Residue-level contacts at the interface:
Residue K532 in protein 1 interacts with residue M485 in protein 2 (closest heavy-atom distance 2.7 Å).
Residue K510 in protein 1 interacts with residue G459 in protein 2 (closest heavy-atom distance 3.4 Å).
Residue I516 in protein 1 is in contact with residue G455 in protein 2 (closest heavy-atom distance 3.2 Å).
Residue E345 in protein 1 contacts residue H94 in protein 2 (closest heavy-atom distance 3.5 Å).
Residue Y199 in protein 1 is in contact with residue H139 in protein 2 (closest heavy-atom distance 2.8 Å).
Residue C637 in protein 1 interacts with residue C513 in protein 2 (closest heavy-atom distance 3.5 Å).
Residue R511 in protein 1 interacts with residue G459 in protein 2 (closest heavy-atom distance 2.9 Å).
Residue I636 in protein 1 contacts residue T512 in protein 2 (closest heavy-atom distance 3.3 Å).
Residue S200 in protein 1 contacts residue H139 in protein 2 (closest heavy-atom distance 3.4 Å).
Residue S200 in protein 1 contacts residue T141 in protein 2 (closest heavy-atom distance 3.4 Å).
Residue I342 in protein 1 interacts with residue I283 in protein 2 (closest heavy-atom distance 3.3 Å).
Residue E623 in protein 1 contacts residue R514 in protein 2 (closest heavy-atom distance 3.0 Å).
Residue R648 in protein 1 contacts residue S585 in protein 2 (closest heavy-atom distance 3.4 Å).
Residue S586 in protein 1 is in contact with residue L504 in protein 2 (closest heavy-atom distance 3.3 Å).
Residue E338 in protein 1 interacts with residue V295 in protein 2 (closest heavy-atom distance 2.9 Å).
Residue R648 in protein 1 contacts residue E581 in protein 2 (closest heavy-atom distance 2.8 Å).
Residue R644 in protein 1 is in contact with residue W576 in protein 2 (closest heavy-atom distance 3.5 Å).
Residue N639 in protein 1 is in contact with residue V515 in protein 2 (closest heavy-atom distance 3.2 Å).
Residue M529 in protein 1 is in contact with residue D487 in protein 2 (closest heavy-atom distance 3.4 Å).
Residue D631 in protein 1 is in contact with residue E506 in protein 2 (closest heavy-atom distance 2.9 Å).
Residue L585 in protein 1 interacts with residue E506 in protein 2 (closest heavy-atom distance 3.3 Å).
Residue R644 in protein 1 is in contact with residue E581 in protein 2 (closest heavy-atom distance 3.5 Å).
Residue E345 in protein 1 is in contact with residue P284 in protein 2 (closest heavy-atom distance 3.3 Å).
Residue S586 in protein 1 is in contact with residue L499 in protein 2 (closest heavy-atom distance 3.5 Å).
Residue L652 in protein 1 is in contact with residue Y578 in protein 2 (closest heavy-atom distance 3.3 Å).
Residue Q201 in protein 1 interacts with residue H139 in protein 2 (closest heavy-atom distance 3.2 Å).
Residue D631 in protein 1 is in contact with residue Q508 in protein 2 (closest heavy-atom distance 3.5 Å).
Residue I531 in protein 1 interacts with residue M485 in protein 2 (closest heavy-atom distance 3.3 Å).
Residue K582 in protein 1 is in contact with residue Q579 in protein 2 (closest heavy-atom distance 3.3 Å).
Residue E338 in protein 1 interacts with residue F294 in protein 2 (closest heavy-atom distance 3.1 Å).
Residue E345 in protein 1 is in contact with residue H137 in protein 2 (closest heavy-atom distance 2.8 Å).
Residue L585 in protein 1 contacts residue Y578 in protein 2 (closest heavy-atom distance 3.5 Å).
Residue I535 in protein 1 is in contact with residue H480 in protein 2 (closest heavy-atom distance 3.4 Å).
Residue H634 in protein 1 contacts residue T512 in protein 2 (closest heavy-atom distance 2.5 Å).
Residue Q341 in protein 1 is in contact with residue L281 in protein 2 (closest heavy-atom distance 3.4 Å).
Residue D631 in protein 1 contacts residue A505 in protein 2 (closest heavy-atom distance 3.3 Å).
Residue F658 in protein 1 contacts residue I484 in protein 2 (closest heavy-atom distance 3.5 Å).
Residue G587 in protein 1 contacts residue H507 in protein 2 (closest heavy-atom distance 2.9 Å).
Residue E514 in protein 1 is in contact with residue L458 in protein 2 (closest heavy-atom distance 3.5 Å).
Residue N639 in protein 1 contacts residue R514 in protein 2 (closest heavy-atom distance 3.5 Å).
Residue E345 in protein 1 contacts residue F282 in protein 2 (closest heavy-atom distance 3.3 Å).
Residue T633 in protein 1 is in contact with residue H507 in protein 2 (closest heavy-atom distance 3.4 Å).
Residue P533 in protein 1 is in contact with residue M485 in protein 2 (closest heavy-atom distance 3.4 Å).
Residue C637 in protein 1 is in contact with residue R514 in protein 2 (closest heavy-atom distance 3.1 Å).
Residue I516 in protein 1 contacts residue S457 in protein 2 (closest heavy-atom distance 3.3 Å).
Residue L585 in protein 1 interacts with residue H507 in protein 2 (closest heavy-atom distance 3.3 Å).
Residue E641 in protein 1 is in contact with residue T588 in protein 2 (closest heavy-atom distance 3.2 Å).
Residue K532 in protein 1 is in contact with residue I484 in protein 2 (closest heavy-atom distance 3.3 Å).
Residue E530 in protein 1 is in contact with residue D487 in protein 2 (closest heavy-atom distance 2.7 Å).
Residue C637 in protein 1 contacts residue T512 in protein 2 (closest heavy-atom distance 3.5 Å).
Residue D631 in protein 1 contacts residue H507 in protein 2 (closest heavy-atom distance 3.2 Å).
Residue I635 in protein 1 is in contact with residue T512 in protein 2 (closest heavy-atom distance 3.0 Å).
Residue I342 in protein 1 is in contact with residue F282 in protein 2 (closest heavy-atom distance 2.9 Å).
Residue H634 in protein 1 interacts with residue R510 in protein 2 (closest heavy-atom distance 3.0 Å).
Residue S632 in protein 1 is in contact with residue Q508 in protein 2 (closest heavy-atom distance 2.9 Å).
Residue P528 in protein 1 contacts residue S488 in protein 2 (closest heavy-atom distance 3.3 Å).
Residue K202 in protein 1 interacts with residue K151 in protein 2 (closest heavy-atom distance 3.3 Å).
Residue K582 in protein 1 contacts residue Y578 in protein 2 (closest heavy-atom distance 2.8 Å).
Residue E514 in protein 1 contacts residue G459 in protein 2 (closest heavy-atom distance 3.4 Å).
Residue T633 in protein 1 interacts with residue Q508 in protein 2 (closest heavy-atom distance 3.1 Å).

Sequence of protein 1:
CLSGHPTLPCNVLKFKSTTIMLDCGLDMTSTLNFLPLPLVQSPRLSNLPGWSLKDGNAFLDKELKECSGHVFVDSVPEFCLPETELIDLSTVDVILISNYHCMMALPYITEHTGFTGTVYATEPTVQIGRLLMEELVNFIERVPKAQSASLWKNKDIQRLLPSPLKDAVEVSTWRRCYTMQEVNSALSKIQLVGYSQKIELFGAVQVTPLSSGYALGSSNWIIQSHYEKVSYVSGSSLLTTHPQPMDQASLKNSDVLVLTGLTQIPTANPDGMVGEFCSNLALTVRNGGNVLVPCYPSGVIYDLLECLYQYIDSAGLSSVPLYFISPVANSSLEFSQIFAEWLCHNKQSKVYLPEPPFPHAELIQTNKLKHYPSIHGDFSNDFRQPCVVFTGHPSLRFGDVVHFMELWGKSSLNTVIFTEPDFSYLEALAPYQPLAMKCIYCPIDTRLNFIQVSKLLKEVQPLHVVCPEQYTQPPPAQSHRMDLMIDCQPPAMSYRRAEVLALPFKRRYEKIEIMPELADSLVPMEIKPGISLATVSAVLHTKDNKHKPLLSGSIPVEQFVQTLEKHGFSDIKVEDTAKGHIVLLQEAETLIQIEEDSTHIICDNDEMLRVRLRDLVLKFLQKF

This data describes a binding interaction between two proteins.

Sequence of protein 2:
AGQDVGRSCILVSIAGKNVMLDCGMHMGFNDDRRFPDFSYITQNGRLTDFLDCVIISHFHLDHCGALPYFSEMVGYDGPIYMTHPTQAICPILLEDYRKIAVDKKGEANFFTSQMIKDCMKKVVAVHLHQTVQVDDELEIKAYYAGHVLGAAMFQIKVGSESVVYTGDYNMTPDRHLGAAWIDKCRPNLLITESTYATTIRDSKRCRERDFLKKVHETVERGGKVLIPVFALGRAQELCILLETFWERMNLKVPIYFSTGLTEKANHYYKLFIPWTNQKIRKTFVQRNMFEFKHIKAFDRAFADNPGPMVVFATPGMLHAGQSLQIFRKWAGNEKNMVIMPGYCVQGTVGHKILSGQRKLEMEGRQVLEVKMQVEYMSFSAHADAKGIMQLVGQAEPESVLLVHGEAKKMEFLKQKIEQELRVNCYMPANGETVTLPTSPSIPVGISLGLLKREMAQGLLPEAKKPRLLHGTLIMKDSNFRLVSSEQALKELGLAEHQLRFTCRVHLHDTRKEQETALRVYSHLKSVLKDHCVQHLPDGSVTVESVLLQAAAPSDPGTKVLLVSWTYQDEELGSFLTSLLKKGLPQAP